Sequence of protein 2:
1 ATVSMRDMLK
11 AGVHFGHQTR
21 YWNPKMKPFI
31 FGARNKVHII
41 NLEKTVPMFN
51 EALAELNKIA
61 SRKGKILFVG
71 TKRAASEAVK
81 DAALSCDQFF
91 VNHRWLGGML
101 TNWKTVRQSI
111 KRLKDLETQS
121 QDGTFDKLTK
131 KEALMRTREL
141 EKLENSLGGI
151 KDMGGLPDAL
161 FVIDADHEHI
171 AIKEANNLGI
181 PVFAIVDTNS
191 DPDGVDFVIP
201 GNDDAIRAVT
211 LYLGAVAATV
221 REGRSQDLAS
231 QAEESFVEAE

The following describes two proteins that form a bound complex.

Sequence of protein 1:
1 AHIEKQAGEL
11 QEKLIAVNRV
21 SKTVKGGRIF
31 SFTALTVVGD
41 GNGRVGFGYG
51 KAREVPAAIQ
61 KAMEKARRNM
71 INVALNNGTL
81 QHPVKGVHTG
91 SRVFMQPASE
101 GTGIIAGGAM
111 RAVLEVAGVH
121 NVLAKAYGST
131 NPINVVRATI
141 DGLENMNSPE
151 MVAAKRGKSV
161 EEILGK

Interface contacts:
Residue K104 in protein 2 interacts with residue R68 in protein 1 (closest heavy-atom distance 5.0 Å).
Residue I180 in protein 2 is in contact with residue E4 in protein 1 (closest heavy-atom distance 4.8 Å).